Interface contacts:
Residue L80 in protein 2 is in contact with residue V26 in protein 1 (closest heavy-atom distance 3.7 Å).
Residue D54 in protein 2 contacts residue E18 in protein 1 (closest heavy-atom distance 4.7 Å).
Residue R40 in protein 2 interacts with residue L32 in protein 1 (closest heavy-atom distance 3.7 Å).
Residue A35 in protein 2 is in contact with residue L36 in protein 1 (closest heavy-atom distance 4.0 Å).
Residue R87 in protein 2 is in contact with residue E34 in protein 1 (closest heavy-atom distance 3.0 Å).
Residue R40 in protein 2 interacts with residue G28 in protein 1 (closest heavy-atom distance 3.4 Å).
Residue K50 in protein 2 contacts residue E18 in protein 1 (closest heavy-atom distance 2.9 Å).
Residue K50 in protein 2 contacts residue L21 in protein 1 (closest heavy-atom distance 4.1 Å).
Residue F28 in protein 2 interacts with residue L32 in protein 1 (closest heavy-atom distance 3.5 Å).
Residue E79 in protein 2 contacts residue V22 in protein 1 (closest heavy-atom distance 4.9 Å).
Residue T30 in protein 2 is in contact with residue L36 in protein 1 (closest heavy-atom distance 4.0 Å).
Residue A34 in protein 2 is in contact with residue L36 in protein 1 (closest heavy-atom distance 4.3 Å).
Residue D32 in protein 2 is in contact with residue L36 in protein 1 (closest heavy-atom distance 4.2 Å).
Residue R84 in protein 2 contacts residue E33 in protein 1 (closest heavy-atom distance 2.6 Å).
Residue K83 in protein 2 contacts residue L30 in protein 1 (closest heavy-atom distance 3.6 Å).
Residue Y47 in protein 2 contacts residue E18 in protein 1 (closest heavy-atom distance 4.7 Å).
Residue F28 in protein 2 interacts with residue L36 in protein 1 (closest heavy-atom distance 4.2 Å).
Residue I76 in protein 2 is in contact with residue V26 in protein 1 (closest heavy-atom distance 4.8 Å).
Residue M41 in protein 2 interacts with residue L32 in protein 1 (closest heavy-atom distance 4.2 Å).
Residue D38 in protein 2 is in contact with residue E35 in protein 1 (closest heavy-atom distance 4.6 Å).
Residue K83 in protein 2 interacts with residue E23 in protein 1 (closest heavy-atom distance 3.7 Å).
Residue A35 in protein 2 contacts residue L32 in protein 1 (closest heavy-atom distance 4.4 Å).
Residue L44 in protein 2 is in contact with residue L29 in protein 1 (closest heavy-atom distance 4.0 Å).
Residue Y47 in protein 2 is in contact with residue L25 in protein 1 (closest heavy-atom distance 3.5 Å).
Residue L44 in protein 2 is in contact with residue L25 in protein 1 (closest heavy-atom distance 3.7 Å).
Residue K83 in protein 2 contacts residue D27 in protein 1 (closest heavy-atom distance 3.8 Å).
Residue R40 in protein 2 is in contact with residue L25 in protein 1 (closest heavy-atom distance 5.0 Å).
Residue R87 in protein 2 interacts with residue L30 in protein 1 (closest heavy-atom distance 3.3 Å).
Residue F28 in protein 2 contacts residue E33 in protein 1 (closest heavy-atom distance 4.0 Å).
Residue L80 in protein 2 interacts with residue L30 in protein 1 (closest heavy-atom distance 3.9 Å).
Residue K83 in protein 2 interacts with residue V26 in protein 1 (closest heavy-atom distance 3.6 Å).
Residue R40 in protein 2 is in contact with residue L29 in protein 1 (closest heavy-atom distance 3.7 Å).
Residue E79 in protein 2 contacts residue V26 in protein 1 (closest heavy-atom distance 4.3 Å).
Residue Y47 in protein 2 contacts residue L21 in protein 1 (closest heavy-atom distance 4.3 Å).
Residue N43 in protein 2 interacts with residue L25 in protein 1 (closest heavy-atom distance 4.1 Å).
Residue I27 in protein 2 is in contact with residue L29 in protein 1 (closest heavy-atom distance 3.9 Å).
Residue I76 in protein 2 contacts residue V22 in protein 1 (closest heavy-atom distance 4.8 Å).
Residue R84 in protein 2 contacts residue L30 in protein 1 (closest heavy-atom distance 3.9 Å).
Residue Y47 in protein 2 is in contact with residue V22 in protein 1 (closest heavy-atom distance 3.3 Å).
Residue F28 in protein 2 is in contact with residue L29 in protein 1 (closest heavy-atom distance 3.4 Å).
Residue R40 in protein 2 is in contact with residue S31 in protein 1 (closest heavy-atom distance 2.6 Å).
Residue D38 in protein 2 interacts with residue L32 in protein 1 (closest heavy-atom distance 3.6 Å).
Residue R87 in protein 2 is in contact with residue S31 in protein 1 (closest heavy-atom distance 3.8 Å).
Residue D32 in protein 2 is in contact with residue E40 in protein 1 (closest heavy-atom distance 2.4 Å).
Residue R40 in protein 2 is in contact with residue E35 in protein 1 (closest heavy-atom distance 3.0 Å).
Residue I76 in protein 2 is in contact with residue L25 in protein 1 (closest heavy-atom distance 4.4 Å).
Residue L80 in protein 2 is in contact with residue L29 in protein 1 (closest heavy-atom distance 4.0 Å).
Residue M41 in protein 2 contacts residue L29 in protein 1 (closest heavy-atom distance 5.0 Å).

Sequence of protein 2:
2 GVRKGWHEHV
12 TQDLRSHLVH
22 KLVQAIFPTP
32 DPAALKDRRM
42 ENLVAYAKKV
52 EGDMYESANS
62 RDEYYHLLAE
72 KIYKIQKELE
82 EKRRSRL

This data describes a binding interaction between two proteins.

Sequence of protein 1:
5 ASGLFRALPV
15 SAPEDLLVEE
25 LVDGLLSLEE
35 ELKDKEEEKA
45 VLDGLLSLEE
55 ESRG